Sequence of chain A:
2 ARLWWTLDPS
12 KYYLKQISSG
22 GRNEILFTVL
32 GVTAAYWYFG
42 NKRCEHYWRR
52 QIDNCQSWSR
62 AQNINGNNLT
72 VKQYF

Residue-level contacts at the interface:
Residue K251 in chain B is in contact with residue Q74 in chain A (closest heavy-atom distance 4.9 Å).
Residue Q168 in chain B interacts with residue N66 in chain A (closest heavy-atom distance 5.0 Å).
Residue I169 in chain B interacts with residue N64 in chain A (closest heavy-atom distance 4.6 Å).
Residue Q168 in chain B interacts with residue N64 in chain A (closest heavy-atom distance 3.3 Å).
Residue I169 in chain B interacts with residue I65 in chain A (closest heavy-atom distance 4.4 Å).
Residue Q168 in chain B contacts residue I65 in chain A (closest heavy-atom distance 3.2 Å).

The following describes two proteins that form a bound complex.

Sequence of chain B:
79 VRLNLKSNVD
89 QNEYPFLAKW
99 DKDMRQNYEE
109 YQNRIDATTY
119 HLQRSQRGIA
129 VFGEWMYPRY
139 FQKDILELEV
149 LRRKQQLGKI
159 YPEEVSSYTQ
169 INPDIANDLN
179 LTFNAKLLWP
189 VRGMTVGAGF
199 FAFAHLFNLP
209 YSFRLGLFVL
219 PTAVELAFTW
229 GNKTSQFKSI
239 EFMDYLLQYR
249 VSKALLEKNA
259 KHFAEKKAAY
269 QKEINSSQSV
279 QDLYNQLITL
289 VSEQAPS